Sequence of protein 2:
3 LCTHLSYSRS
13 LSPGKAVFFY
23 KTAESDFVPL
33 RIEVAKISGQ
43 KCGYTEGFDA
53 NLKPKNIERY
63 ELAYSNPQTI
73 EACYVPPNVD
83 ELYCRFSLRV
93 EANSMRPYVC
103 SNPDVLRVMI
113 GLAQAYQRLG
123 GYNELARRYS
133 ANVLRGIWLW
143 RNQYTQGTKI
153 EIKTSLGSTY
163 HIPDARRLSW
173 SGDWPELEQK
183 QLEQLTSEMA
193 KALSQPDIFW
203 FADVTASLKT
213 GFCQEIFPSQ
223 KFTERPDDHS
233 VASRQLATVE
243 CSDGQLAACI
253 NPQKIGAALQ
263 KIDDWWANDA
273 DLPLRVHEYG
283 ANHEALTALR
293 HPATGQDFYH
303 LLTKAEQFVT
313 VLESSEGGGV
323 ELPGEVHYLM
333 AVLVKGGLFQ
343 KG

Sequence of protein 1:
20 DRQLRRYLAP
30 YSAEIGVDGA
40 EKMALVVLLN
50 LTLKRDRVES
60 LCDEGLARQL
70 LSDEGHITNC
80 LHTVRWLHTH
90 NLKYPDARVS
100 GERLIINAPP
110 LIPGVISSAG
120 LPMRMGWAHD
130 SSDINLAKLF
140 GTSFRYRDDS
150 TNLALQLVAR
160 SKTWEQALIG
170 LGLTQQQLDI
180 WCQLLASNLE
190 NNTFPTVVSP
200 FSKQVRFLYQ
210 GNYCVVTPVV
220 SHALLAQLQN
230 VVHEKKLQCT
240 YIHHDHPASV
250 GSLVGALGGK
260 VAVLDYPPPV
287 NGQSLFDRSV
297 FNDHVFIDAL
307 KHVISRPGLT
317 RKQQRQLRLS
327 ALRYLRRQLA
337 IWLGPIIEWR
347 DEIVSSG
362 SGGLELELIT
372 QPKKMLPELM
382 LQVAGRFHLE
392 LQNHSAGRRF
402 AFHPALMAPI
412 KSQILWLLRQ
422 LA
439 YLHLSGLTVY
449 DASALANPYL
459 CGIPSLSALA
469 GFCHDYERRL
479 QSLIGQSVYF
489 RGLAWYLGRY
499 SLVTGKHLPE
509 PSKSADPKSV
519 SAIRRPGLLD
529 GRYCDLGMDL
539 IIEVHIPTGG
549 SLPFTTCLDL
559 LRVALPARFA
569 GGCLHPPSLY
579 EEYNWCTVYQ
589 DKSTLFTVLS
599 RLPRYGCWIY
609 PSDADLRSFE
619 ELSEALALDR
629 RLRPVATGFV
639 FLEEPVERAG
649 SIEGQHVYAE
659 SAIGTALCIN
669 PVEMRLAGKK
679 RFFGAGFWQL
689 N

Contacts between the two chains:
Residue Y578 in protein 1 interacts with residue R87 in protein 2 (closest heavy-atom distance 3.5 Å).
Residue S499 in protein 1 interacts with residue E242 in protein 2 (closest heavy-atom distance 3.0 Å).
Residue L577 in protein 1 contacts residue K155 in protein 2 (closest heavy-atom distance 4.2 Å).
Residue H573 in protein 1 contacts residue F203 in protein 2 (closest heavy-atom distance 3.7 Å).
Residue C571 in protein 1 is in contact with residue S14 in protein 2 (closest heavy-atom distance 4.1 Å).
Residue P574 in protein 1 contacts residue R91 in protein 2 (closest heavy-atom distance 4.4 Å).
Residue P199 in protein 1 interacts with residue K343 in protein 2 (closest heavy-atom distance 4.5 Å).
Residue R497 in protein 1 interacts with residue E242 in protein 2 (closest heavy-atom distance 4.6 Å).
Residue R560 in protein 1 is in contact with residue R91 in protein 2 (closest heavy-atom distance 4.3 Å).
Residue H573 in protein 1 is in contact with residue P15 in protein 2 (closest heavy-atom distance 3.7 Å).
Residue R205 in protein 1 is in contact with residue V101 in protein 2 (closest heavy-atom distance 4.4 Å).
Residue D533 in protein 1 is in contact with residue K17 in protein 2 (closest heavy-atom distance 3.7 Å).
Residue K516 in protein 1 interacts with residue H293 in protein 2 (closest heavy-atom distance 4.6 Å).
Residue S576 in protein 1 contacts residue S89 in protein 2 (closest heavy-atom distance 4.6 Å).
Residue Y448 in protein 1 interacts with residue K17 in protein 2 (closest heavy-atom distance 4.0 Å).
Residue V561 in protein 1 is in contact with residue R91 in protein 2 (closest heavy-atom distance 4.2 Å).
Residue S519 in protein 1 interacts with residue H293 in protein 2 (closest heavy-atom distance 3.9 Å).
Residue L577 in protein 1 is in contact with residue T156 in protein 2 (closest heavy-atom distance 4.0 Å).
Residue H573 in protein 1 is in contact with residue S14 in protein 2 (closest heavy-atom distance 3.9 Å).
Residue T502 in protein 1 contacts residue K223 in protein 2 (closest heavy-atom distance 2.8 Å).
Residue G648 in protein 1 is in contact with residue H6 in protein 2 (closest heavy-atom distance 3.8 Å).
Residue D449 in protein 1 interacts with residue K17 in protein 2 (closest heavy-atom distance 4.7 Å).
Residue L577 in protein 1 contacts residue D205 in protein 2 (closest heavy-atom distance 4.4 Å).
Residue I521 in protein 1 interacts with residue H285 in protein 2 (closest heavy-atom distance 4.5 Å).
Residue L563 in protein 1 interacts with residue R91 in protein 2 (closest heavy-atom distance 3.2 Å).
Residue S517 in protein 1 contacts residue H293 in protein 2 (closest heavy-atom distance 4.0 Å).
Residue P574 in protein 1 interacts with residue F201 in protein 2 (closest heavy-atom distance 4.5 Å).
Residue K504 in protein 1 interacts with residue E226 in protein 2 (closest heavy-atom distance 3.4 Å).
Residue H505 in protein 1 is in contact with residue Q255 in protein 2 (closest heavy-atom distance 4.0 Å).
Residue V561 in protein 1 contacts residue D199 in protein 2 (closest heavy-atom distance 3.9 Å).
Residue L577 in protein 1 contacts residue S157 in protein 2 (closest heavy-atom distance 4.2 Å).
Residue P509 in protein 1 contacts residue H279 in protein 2 (closest heavy-atom distance 3.4 Å).
Residue K504 in protein 1 interacts with residue F224 in protein 2 (closest heavy-atom distance 3.4 Å).
Residue Y578 in protein 1 interacts with residue D205 in protein 2 (closest heavy-atom distance 3.7 Å).
Residue P564 in protein 1 is in contact with residue R91 in protein 2 (closest heavy-atom distance 4.5 Å).
Residue L481 in protein 1 interacts with residue D199 in protein 2 (closest heavy-atom distance 3.6 Å).
Residue D449 in protein 1 is in contact with residue P254 in protein 2 (closest heavy-atom distance 4.4 Å).
Residue S519 in protein 1 is in contact with residue T289 in protein 2 (closest heavy-atom distance 3.4 Å).
Residue I650 in protein 1 contacts residue V101 in protein 2 (closest heavy-atom distance 4.5 Å).
Residue H573 in protein 1 interacts with residue G16 in protein 2 (closest heavy-atom distance 4.5 Å).
Residue V561 in protein 1 contacts residue F201 in protein 2 (closest heavy-atom distance 4.2 Å).
Residue S510 in protein 1 contacts residue Y281 in protein 2 (closest heavy-atom distance 4.2 Å).
Residue I521 in protein 1 contacts residue A283 in protein 2 (closest heavy-atom distance 4.0 Å).
Residue L506 in protein 1 contacts residue F224 in protein 2 (closest heavy-atom distance 3.0 Å).
Residue P199 in protein 1 contacts residue Q342 in protein 2 (closest heavy-atom distance 4.4 Å).
Residue R477 in protein 1 is in contact with residue E93 in protein 2 (closest heavy-atom distance 4.4 Å).
Residue S519 in protein 1 is in contact with residue L288 in protein 2 (closest heavy-atom distance 3.8 Å).
Residue L577 in protein 1 contacts residue F203 in protein 2 (closest heavy-atom distance 4.5 Å).
Residue G503 in protein 1 interacts with residue F224 in protein 2 (closest heavy-atom distance 4.2 Å).
Residue I521 in protein 1 interacts with residue T289 in protein 2 (closest heavy-atom distance 4.2 Å).
Residue S519 in protein 1 interacts with residue A290 in protein 2 (closest heavy-atom distance 4.4 Å).
Residue R560 in protein 1 is in contact with residue F201 in protein 2 (closest heavy-atom distance 4.2 Å).
Residue P574 in protein 1 interacts with residue F203 in protein 2 (closest heavy-atom distance 4.1 Å).
Residue P509 in protein 1 interacts with residue H285 in protein 2 (closest heavy-atom distance 3.9 Å).
Residue L526 in protein 1 contacts residue F224 in protein 2 (closest heavy-atom distance 3.9 Å).
Residue I521 in protein 1 is in contact with residue A290 in protein 2 (closest heavy-atom distance 4.4 Å).
Residue H573 in protein 1 interacts with residue R91 in protein 2 (closest heavy-atom distance 4.2 Å).
Residue V518 in protein 1 contacts residue H293 in protein 2 (closest heavy-atom distance 2.3 Å).
Residue C571 in protein 1 contacts residue P15 in protein 2 (closest heavy-atom distance 4.3 Å).
Residue S510 in protein 1 contacts residue H279 in protein 2 (closest heavy-atom distance 4.4 Å).

The following describes two proteins that form a bound complex.